Interface contacts:
Residue R50 in the first protein interacts with residue F20 in the second protein (closest heavy-atom distance 4.2 Å).
Residue E9 in the first protein interacts with residue E9 in the second protein (closest heavy-atom distance 3.1 Å).
Residue R15 in the first protein contacts residue R15 in the second protein (closest heavy-atom distance 4.0 Å).
Residue E9 in the first protein is in contact with residue G12 in the second protein (closest heavy-atom distance 4.2 Å).
Residue A16 in the first protein interacts with residue Y42 in the second protein (closest heavy-atom distance 3.1 Å).
Residue P89 in the first protein is in contact with residue K58 in the second protein (closest heavy-atom distance 4.2 Å).
Residue F4 in the first protein interacts with residue A16 in the second protein (closest heavy-atom distance 3.8 Å).
Residue F20 in the first protein interacts with residue M49 in the second protein (closest heavy-atom distance 4.0 Å).
Residue F4 in the first protein contacts residue V19 in the second protein (closest heavy-atom distance 4.1 Å).
Residue M1 in the first protein interacts with residue F20 in the second protein (closest heavy-atom distance 3.4 Å).
Residue A16 in the first protein interacts with residue G8 in the second protein (closest heavy-atom distance 4.3 Å).
Residue D22 in the first protein interacts with residue R50 in the second protein (closest heavy-atom distance 3.6 Å).
Residue G8 in the first protein interacts with residue A16 in the second protein (closest heavy-atom distance 4.3 Å).
Residue F55 in the first protein contacts residue S23 in the second protein (closest heavy-atom distance 3.3 Å).
Residue R5 in the first protein is in contact with residue A16 in the second protein (closest heavy-atom distance 3.6 Å).
Residue E9 in the first protein contacts residue S13 in the second protein (closest heavy-atom distance 3.8 Å).
Residue S13 in the first protein is in contact with residue G8 in the second protein (closest heavy-atom distance 4.4 Å).
Residue L17 in the first protein contacts residue R5 in the second protein (closest heavy-atom distance 4.4 Å).
Residue V19 in the first protein interacts with residue R50 in the second protein (closest heavy-atom distance 3.4 Å).
Residue F4 in the first protein interacts with residue F20 in the second protein (closest heavy-atom distance 4.3 Å).
Residue S13 in the first protein contacts residue R5 in the second protein (closest heavy-atom distance 3.3 Å).
Residue Y42 in the first protein contacts residue R15 in the second protein (closest heavy-atom distance 4.3 Å).
Residue K56 in the first protein is in contact with residue Q25 in the second protein (closest heavy-atom distance 4.0 Å).
Residue F20 in the first protein interacts with residue F4 in the second protein (closest heavy-atom distance 4.3 Å).
Residue R15 in the first protein interacts with residue Y42 in the second protein (closest heavy-atom distance 4.3 Å).
Residue R5 in the first protein contacts residue S13 in the second protein (closest heavy-atom distance 3.3 Å).
Residue Y42 in the first protein interacts with residue A16 in the second protein (closest heavy-atom distance 3.1 Å).
Residue K90 in the first protein is in contact with residue N59 in the second protein (closest heavy-atom distance 4.2 Å).
Residue F55 in the first protein contacts residue L87 in the second protein (closest heavy-atom distance 3.4 Å).
Residue S23 in the first protein contacts residue F55 in the second protein (closest heavy-atom distance 3.3 Å).
Residue Q25 in the first protein contacts residue K56 in the second protein (closest heavy-atom distance 4.0 Å).
Residue K58 in the first protein contacts residue P89 in the second protein (closest heavy-atom distance 4.2 Å).
Residue M49 in the first protein is in contact with residue F20 in the second protein (closest heavy-atom distance 4.0 Å).
Residue G8 in the first protein contacts residue G12 in the second protein (closest heavy-atom distance 3.9 Å).
Residue F20 in the first protein is in contact with residue M1 in the second protein (closest heavy-atom distance 3.5 Å).
Residue G8 in the first protein contacts residue S13 in the second protein (closest heavy-atom distance 4.4 Å).
Residue R50 in the first protein is in contact with residue V19 in the second protein (closest heavy-atom distance 3.4 Å).
Residue F55 in the first protein contacts residue F20 in the second protein (closest heavy-atom distance 3.5 Å).
Residue R84 in the first protein is in contact with residue R5 in the second protein (closest heavy-atom distance 4.2 Å).
Residue N59 in the first protein interacts with residue P89 in the second protein (closest heavy-atom distance 4.2 Å).
Residue Y42 in the first protein contacts residue V19 in the second protein (closest heavy-atom distance 4.1 Å).
Residue F20 in the first protein contacts residue R50 in the second protein (closest heavy-atom distance 4.2 Å).
Residue L87 in the first protein contacts residue F55 in the second protein (closest heavy-atom distance 3.4 Å).
Residue S13 in the first protein is in contact with residue E9 in the second protein (closest heavy-atom distance 3.9 Å).
Residue V19 in the first protein interacts with residue Y42 in the second protein (closest heavy-atom distance 4.1 Å).
Residue V19 in the first protein interacts with residue F4 in the second protein (closest heavy-atom distance 4.1 Å).
Residue W62 in the first protein is in contact with residue F20 in the second protein (closest heavy-atom distance 3.5 Å).
Residue A16 in the first protein is in contact with residue F4 in the second protein (closest heavy-atom distance 3.8 Å).
Residue F20 in the first protein interacts with residue W62 in the second protein (closest heavy-atom distance 3.5 Å).
Residue G12 in the first protein interacts with residue E9 in the second protein (closest heavy-atom distance 4.2 Å).
Residue A16 in the first protein contacts residue R5 in the second protein (closest heavy-atom distance 3.6 Å).
Residue P89 in the first protein interacts with residue N59 in the second protein (closest heavy-atom distance 4.2 Å).
Residue V19 in the first protein contacts residue S46 in the second protein (closest heavy-atom distance 3.9 Å).
Residue G12 in the first protein is in contact with residue G8 in the second protein (closest heavy-atom distance 3.9 Å).
Residue R5 in the first protein interacts with residue R84 in the second protein (closest heavy-atom distance 4.2 Å).
Residue F20 in the first protein is in contact with residue F55 in the second protein (closest heavy-atom distance 3.6 Å).
Residue N59 in the first protein interacts with residue K90 in the second protein (closest heavy-atom distance 4.2 Å).
Residue S46 in the first protein contacts residue V19 in the second protein (closest heavy-atom distance 3.9 Å).
Residue R5 in the first protein contacts residue L17 in the second protein (closest heavy-atom distance 4.4 Å).
Residue R50 in the first protein contacts residue D22 in the second protein (closest heavy-atom distance 3.6 Å).

This data describes a binding interaction between two proteins.

Sequence of the first protein:
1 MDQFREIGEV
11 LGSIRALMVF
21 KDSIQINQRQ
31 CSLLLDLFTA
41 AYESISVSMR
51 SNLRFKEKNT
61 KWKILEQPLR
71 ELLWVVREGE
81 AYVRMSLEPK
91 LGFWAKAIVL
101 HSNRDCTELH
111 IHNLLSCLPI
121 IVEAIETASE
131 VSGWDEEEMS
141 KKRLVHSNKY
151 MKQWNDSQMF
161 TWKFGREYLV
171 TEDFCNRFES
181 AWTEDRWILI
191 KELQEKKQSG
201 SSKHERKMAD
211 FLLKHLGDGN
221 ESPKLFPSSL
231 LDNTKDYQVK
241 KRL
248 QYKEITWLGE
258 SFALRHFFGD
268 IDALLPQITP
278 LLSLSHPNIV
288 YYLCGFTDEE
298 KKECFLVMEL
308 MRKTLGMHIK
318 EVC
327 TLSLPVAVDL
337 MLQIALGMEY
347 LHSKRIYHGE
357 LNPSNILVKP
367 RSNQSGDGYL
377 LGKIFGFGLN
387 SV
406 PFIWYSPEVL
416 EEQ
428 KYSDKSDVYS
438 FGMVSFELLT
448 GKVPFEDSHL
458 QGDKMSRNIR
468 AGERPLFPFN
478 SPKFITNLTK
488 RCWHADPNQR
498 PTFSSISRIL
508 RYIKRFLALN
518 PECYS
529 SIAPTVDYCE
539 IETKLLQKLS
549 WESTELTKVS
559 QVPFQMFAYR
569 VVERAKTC

Sequence of the second protein:
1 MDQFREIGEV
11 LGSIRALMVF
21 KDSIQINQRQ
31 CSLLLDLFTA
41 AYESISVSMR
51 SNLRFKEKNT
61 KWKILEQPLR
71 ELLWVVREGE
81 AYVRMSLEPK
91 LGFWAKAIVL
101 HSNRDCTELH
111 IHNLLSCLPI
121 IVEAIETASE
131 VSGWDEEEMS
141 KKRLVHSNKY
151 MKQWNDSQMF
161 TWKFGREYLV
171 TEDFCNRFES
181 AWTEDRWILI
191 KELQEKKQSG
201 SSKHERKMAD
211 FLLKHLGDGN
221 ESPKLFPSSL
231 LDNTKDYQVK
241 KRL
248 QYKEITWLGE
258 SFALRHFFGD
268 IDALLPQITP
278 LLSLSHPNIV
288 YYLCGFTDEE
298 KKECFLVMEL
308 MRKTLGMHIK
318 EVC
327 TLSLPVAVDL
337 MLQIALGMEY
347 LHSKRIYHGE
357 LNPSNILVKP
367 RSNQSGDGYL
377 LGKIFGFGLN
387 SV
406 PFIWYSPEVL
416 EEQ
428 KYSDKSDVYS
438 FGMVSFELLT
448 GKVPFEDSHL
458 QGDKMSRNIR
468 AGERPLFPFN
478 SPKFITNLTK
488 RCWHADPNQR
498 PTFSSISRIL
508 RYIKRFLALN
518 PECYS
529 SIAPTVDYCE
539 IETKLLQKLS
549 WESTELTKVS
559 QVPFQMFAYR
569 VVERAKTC